Sequence of the second protein:
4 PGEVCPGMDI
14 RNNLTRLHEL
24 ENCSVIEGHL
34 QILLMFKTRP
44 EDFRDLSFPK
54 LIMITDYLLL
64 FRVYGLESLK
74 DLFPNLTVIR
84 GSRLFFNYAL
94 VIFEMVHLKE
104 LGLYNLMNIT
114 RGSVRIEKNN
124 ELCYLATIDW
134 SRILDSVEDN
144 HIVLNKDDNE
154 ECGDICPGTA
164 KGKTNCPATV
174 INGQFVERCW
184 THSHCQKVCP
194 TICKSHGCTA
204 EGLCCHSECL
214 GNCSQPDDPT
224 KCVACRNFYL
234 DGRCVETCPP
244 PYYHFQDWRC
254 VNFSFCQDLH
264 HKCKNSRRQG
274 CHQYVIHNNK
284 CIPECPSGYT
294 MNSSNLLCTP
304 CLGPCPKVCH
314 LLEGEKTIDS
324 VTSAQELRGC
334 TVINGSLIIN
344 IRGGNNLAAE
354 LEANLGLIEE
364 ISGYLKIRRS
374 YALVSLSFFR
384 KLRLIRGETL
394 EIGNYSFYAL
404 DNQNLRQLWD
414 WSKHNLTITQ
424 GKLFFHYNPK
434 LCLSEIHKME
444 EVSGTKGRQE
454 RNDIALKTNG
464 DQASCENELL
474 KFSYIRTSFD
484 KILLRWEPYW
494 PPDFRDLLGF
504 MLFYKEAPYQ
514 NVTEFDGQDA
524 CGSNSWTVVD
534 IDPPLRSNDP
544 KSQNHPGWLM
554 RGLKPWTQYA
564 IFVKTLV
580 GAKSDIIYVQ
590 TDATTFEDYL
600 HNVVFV

Interface contacts:
Residue N175 in the second protein interacts with residue T5 in the first protein (closest heavy-atom distance 4.9 Å).
Residue E141 in the second protein contacts residue Q27 in the first protein (closest heavy-atom distance 4.4 Å).
Residue H144 in the second protein is in contact with residue D1 in the first protein (closest heavy-atom distance 3.8 Å).
Residue E141 in the second protein is in contact with residue S26 in the first protein (closest heavy-atom distance 3.0 Å).
Residue E141 in the second protein interacts with residue D1 in the first protein (closest heavy-atom distance 4.6 Å).

These two protein chains interact to form a complex.

Sequence of the first protein:
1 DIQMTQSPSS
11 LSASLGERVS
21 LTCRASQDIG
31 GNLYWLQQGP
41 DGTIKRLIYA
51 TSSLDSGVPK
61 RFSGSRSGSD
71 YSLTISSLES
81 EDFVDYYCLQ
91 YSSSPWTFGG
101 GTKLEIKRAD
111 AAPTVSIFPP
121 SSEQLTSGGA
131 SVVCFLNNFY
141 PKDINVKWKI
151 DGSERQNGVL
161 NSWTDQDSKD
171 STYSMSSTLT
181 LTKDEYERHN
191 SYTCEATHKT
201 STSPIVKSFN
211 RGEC